Sequence of chain A:
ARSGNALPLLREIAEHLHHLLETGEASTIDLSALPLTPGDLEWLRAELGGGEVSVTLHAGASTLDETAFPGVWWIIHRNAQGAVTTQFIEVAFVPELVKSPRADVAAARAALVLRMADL

Interface contacts:
Residue F110 in chain B contacts residue A149 in chain A (closest heavy-atom distance 3.7 Å).
Residue R143 in chain B contacts residue L61 in chain A (closest heavy-atom distance 2.7 Å).
Residue P111 in chain B is in contact with residue A149 in chain A (closest heavy-atom distance 3.3 Å).
Residue L97 in chain B is in contact with residue E92 in chain A (closest heavy-atom distance 3.2 Å).
Residue L97 in chain B contacts residue V93 in chain A (closest heavy-atom distance 3.6 Å).
Residue I53 in chain B contacts residue L153 in chain A (closest heavy-atom distance 3.6 Å).
Residue A54 in chain B contacts residue R150 in chain A (closest heavy-atom distance 3.3 Å).
Residue L57 in chain B is in contact with residue V146 in chain A (closest heavy-atom distance 3.5 Å).
Residue R150 in chain B is in contact with residue A54 in chain A (closest heavy-atom distance 2.6 Å).
Residue L160 in chain B contacts residue L50 in chain A (closest heavy-atom distance 3.5 Å).
Residue F134 in chain B is in contact with residue R143 in chain A (closest heavy-atom distance 3.6 Å).
Residue V135 in chain B contacts residue V139 in chain A (closest heavy-atom distance 3.5 Å).
Residue L160 in chain B is in contact with residue E87 in chain A (closest heavy-atom distance 3.6 Å).
Residue T96 in chain B contacts residue E92 in chain A (closest heavy-atom distance 3.5 Å).
Residue A149 in chain B is in contact with residue P111 in chain A (closest heavy-atom distance 3.2 Å).
Residue R156 in chain B contacts residue E87 in chain A (closest heavy-atom distance 2.9 Å).
Residue E92 in chain B is in contact with residue L97 in chain A (closest heavy-atom distance 3.3 Å).
Residue D145 in chain B interacts with residue P111 in chain A (closest heavy-atom distance 3.7 Å).
Residue L153 in chain B contacts residue A54 in chain A (closest heavy-atom distance 3.6 Å).
Residue M157 in chain B contacts residue L50 in chain A (closest heavy-atom distance 3.3 Å).
Residue V93 in chain B interacts with residue L97 in chain A (closest heavy-atom distance 3.6 Å).
Residue L153 in chain B is in contact with residue F110 in chain A (closest heavy-atom distance 3.7 Å).
Residue L50 in chain B is in contact with residue L153 in chain A (closest heavy-atom distance 3.5 Å).
Residue S141 in chain B is in contact with residue F134 in chain A (closest heavy-atom distance 2.9 Å).
Residue S141 in chain B interacts with residue W114 in chain A (closest heavy-atom distance 3.7 Å).
Residue L60 in chain B is in contact with residue R143 in chain A (closest heavy-atom distance 3.5 Å).
Residue L160 in chain B contacts residue W83 in chain A (closest heavy-atom distance 3.6 Å).
Residue V146 in chain B contacts residue F134 in chain A (closest heavy-atom distance 3.7 Å).
Residue E87 in chain B is in contact with residue R156 in chain A (closest heavy-atom distance 2.7 Å).
Residue T96 in chain B contacts residue V93 in chain A (closest heavy-atom distance 3.5 Å).
Residue V95 in chain B contacts residue S94 in chain A (closest heavy-atom distance 3.4 Å).
Residue V139 in chain B interacts with residue V135 in chain A (closest heavy-atom distance 3.7 Å).
Residue F134 in chain B interacts with residue K140 in chain A (closest heavy-atom distance 3.4 Å).
Residue W114 in chain B interacts with residue V139 in chain A (closest heavy-atom distance 3.6 Å).
Residue H58 in chain B interacts with residue R150 in chain A (closest heavy-atom distance 3.5 Å).
Residue R150 in chain B contacts residue H58 in chain A (closest heavy-atom distance 3.6 Å).
Residue H98 in chain B contacts residue E92 in chain A (closest heavy-atom distance 2.8 Å).
Residue S141 in chain B is in contact with residue E107 in chain A (closest heavy-atom distance 2.5 Å).
Residue V139 in chain B is in contact with residue V93 in chain A (closest heavy-atom distance 3.7 Å).
Residue E107 in chain B is in contact with residue S141 in chain A (closest heavy-atom distance 2.6 Å).
Residue A54 in chain B interacts with residue L153 in chain A (closest heavy-atom distance 3.6 Å).
Residue F134 in chain B interacts with residue S141 in chain A (closest heavy-atom distance 2.7 Å).
Residue L50 in chain B interacts with residue L160 in chain A (closest heavy-atom distance 3.2 Å).
Residue M157 in chain B contacts residue R51 in chain A (closest heavy-atom distance 3.3 Å).
Residue A147 in chain B contacts residue L61 in chain A (closest heavy-atom distance 3.7 Å).
Residue L153 in chain B interacts with residue I53 in chain A (closest heavy-atom distance 3.5 Å).
Residue S94 in chain B interacts with residue V95 in chain A (closest heavy-atom distance 3.2 Å).
Residue V146 in chain B is in contact with residue L57 in chain A (closest heavy-atom distance 3.7 Å).
Residue K140 in chain B contacts residue F134 in chain A (closest heavy-atom distance 3.4 Å).
Residue E92 in chain B contacts residue T96 in chain A (closest heavy-atom distance 3.5 Å).
Residue A149 in chain B interacts with residue F110 in chain A (closest heavy-atom distance 3.6 Å).
Residue E92 in chain B contacts residue H98 in chain A (closest heavy-atom distance 2.8 Å).
Residue S141 in chain B interacts with residue G112 in chain A (closest heavy-atom distance 3.5 Å).
Residue S94 in chain B contacts residue T96 in chain A (closest heavy-atom distance 2.8 Å).
Residue L61 in chain B interacts with residue A147 in chain A (closest heavy-atom distance 3.7 Å).
Residue W114 in chain B interacts with residue S141 in chain A (closest heavy-atom distance 3.6 Å).
Residue L61 in chain B contacts residue R143 in chain A (closest heavy-atom distance 2.8 Å).
Residue G112 in chain B contacts residue S141 in chain A (closest heavy-atom distance 3.2 Å).
Residue V93 in chain B is in contact with residue T96 in chain A (closest heavy-atom distance 3.5 Å).
Residue T96 in chain B contacts residue S94 in chain A (closest heavy-atom distance 2.8 Å).

Sequence of chain B:
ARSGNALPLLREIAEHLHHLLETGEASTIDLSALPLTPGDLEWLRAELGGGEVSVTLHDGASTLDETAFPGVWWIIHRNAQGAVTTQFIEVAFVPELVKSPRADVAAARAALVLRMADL

These two protein chains interact to form a complex.